This data describes a binding interaction between two proteins.

Sequence of the second protein:
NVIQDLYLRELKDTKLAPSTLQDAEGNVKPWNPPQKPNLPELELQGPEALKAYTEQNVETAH

Contacts between the two chains:
Residue T22 in the first protein is in contact with residue H62 in the second protein (closest heavy-atom distance 2.8 Å).
Residue R20 in the first protein interacts with residue H62 in the second protein (closest heavy-atom distance 4.7 Å).
Residue G23 in the first protein contacts residue A61 in the second protein (closest heavy-atom distance 3.5 Å).
Residue T22 in the first protein contacts residue T60 in the second protein (closest heavy-atom distance 4.5 Å).
Residue K82 in the first protein is in contact with residue K36 in the second protein (closest heavy-atom distance 4.5 Å).
Residue G23 in the first protein is in contact with residue H62 in the second protein (closest heavy-atom distance 3.9 Å).
Residue T22 in the first protein is in contact with residue A61 in the second protein (closest heavy-atom distance 3.7 Å).
Residue I21 in the first protein contacts residue H62 in the second protein (closest heavy-atom distance 4.0 Å).
Residue I21 in the first protein contacts residue A61 in the second protein (closest heavy-atom distance 3.9 Å).
Residue V81 in the first protein is in contact with residue K36 in the second protein (closest heavy-atom distance 3.8 Å).
Residue G23 in the first protein contacts residue T60 in the second protein (closest heavy-atom distance 3.6 Å).
Residue G23 in the first protein is in contact with residue E59 in the second protein (closest heavy-atom distance 3.9 Å).

Sequence of the first protein:
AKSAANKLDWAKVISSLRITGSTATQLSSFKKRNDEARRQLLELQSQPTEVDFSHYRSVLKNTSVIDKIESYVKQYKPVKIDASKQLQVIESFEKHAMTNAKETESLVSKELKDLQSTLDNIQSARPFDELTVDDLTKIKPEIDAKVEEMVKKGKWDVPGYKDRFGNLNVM